Residue-level contacts at the interface:
Residue H212 in protein 2 is in contact with residue L32 in protein 1 (closest heavy-atom distance 4.7 Å).
Residue D211 in protein 2 is in contact with residue R33 in protein 1 (closest heavy-atom distance 4.6 Å).
Residue E223 in protein 2 is in contact with residue Y24 in protein 1 (closest heavy-atom distance 3.5 Å).
Residue D211 in protein 2 interacts with residue L32 in protein 1 (closest heavy-atom distance 3.2 Å).

The following describes two proteins that form a bound complex.

Sequence of protein 2:
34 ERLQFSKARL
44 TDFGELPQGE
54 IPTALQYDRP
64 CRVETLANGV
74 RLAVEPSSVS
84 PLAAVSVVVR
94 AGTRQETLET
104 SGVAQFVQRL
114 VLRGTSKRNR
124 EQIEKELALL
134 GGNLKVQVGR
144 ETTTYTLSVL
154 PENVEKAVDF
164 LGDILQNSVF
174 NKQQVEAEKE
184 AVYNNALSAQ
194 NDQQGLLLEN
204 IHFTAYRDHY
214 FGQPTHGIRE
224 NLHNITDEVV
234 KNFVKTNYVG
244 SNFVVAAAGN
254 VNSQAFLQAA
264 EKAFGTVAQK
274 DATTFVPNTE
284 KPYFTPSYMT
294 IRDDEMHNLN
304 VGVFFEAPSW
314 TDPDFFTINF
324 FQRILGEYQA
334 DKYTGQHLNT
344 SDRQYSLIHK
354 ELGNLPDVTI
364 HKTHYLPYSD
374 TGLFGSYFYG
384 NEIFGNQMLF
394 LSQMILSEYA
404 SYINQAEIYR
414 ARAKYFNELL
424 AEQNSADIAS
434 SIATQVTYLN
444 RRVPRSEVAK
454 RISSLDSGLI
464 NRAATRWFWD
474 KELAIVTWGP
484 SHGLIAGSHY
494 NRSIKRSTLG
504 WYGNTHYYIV

Sequence of protein 1:
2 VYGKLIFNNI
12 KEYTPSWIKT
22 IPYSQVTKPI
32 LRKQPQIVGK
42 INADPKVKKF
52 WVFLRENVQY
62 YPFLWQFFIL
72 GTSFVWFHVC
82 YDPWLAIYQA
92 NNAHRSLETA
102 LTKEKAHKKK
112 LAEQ